These two protein chains interact to form a complex.

Sequence of the first protein:
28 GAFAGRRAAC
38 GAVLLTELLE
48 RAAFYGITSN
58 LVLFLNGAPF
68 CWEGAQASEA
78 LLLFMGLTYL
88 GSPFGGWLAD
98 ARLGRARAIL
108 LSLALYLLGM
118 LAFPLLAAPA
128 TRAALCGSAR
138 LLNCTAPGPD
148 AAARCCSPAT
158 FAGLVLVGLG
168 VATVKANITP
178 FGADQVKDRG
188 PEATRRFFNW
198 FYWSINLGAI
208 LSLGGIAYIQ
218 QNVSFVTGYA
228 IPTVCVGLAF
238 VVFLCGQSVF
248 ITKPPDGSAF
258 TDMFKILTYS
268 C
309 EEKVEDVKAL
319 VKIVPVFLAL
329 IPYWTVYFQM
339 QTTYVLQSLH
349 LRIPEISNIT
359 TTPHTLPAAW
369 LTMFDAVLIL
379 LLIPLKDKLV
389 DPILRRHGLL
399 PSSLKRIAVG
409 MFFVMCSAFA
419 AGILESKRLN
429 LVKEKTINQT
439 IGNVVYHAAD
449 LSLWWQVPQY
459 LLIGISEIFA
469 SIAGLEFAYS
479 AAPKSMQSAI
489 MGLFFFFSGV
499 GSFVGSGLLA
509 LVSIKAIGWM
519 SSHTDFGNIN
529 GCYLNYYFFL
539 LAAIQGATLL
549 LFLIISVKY

Sequence of the second protein:
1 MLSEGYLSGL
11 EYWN

Residue-level contacts at the interface:
Residue R192 in the first protein contacts residue W13 in the second protein (closest heavy-atom distance 3.9 Å).
Residue I470 in the first protein is in contact with residue L7 in the second protein (closest heavy-atom distance 3.8 Å).
Residue A180 in the first protein is in contact with residue Y12 in the second protein (closest heavy-atom distance 3.0 Å).
Residue Y335 in the first protein interacts with residue M1 in the second protein (closest heavy-atom distance 3.7 Å).
Residue A374 in the first protein is in contact with residue L2 in the second protein (closest heavy-atom distance 4.3 Å).
Residue N196 in the first protein is in contact with residue W13 in the second protein (closest heavy-atom distance 3.3 Å).
Residue N203 in the first protein is in contact with residue L2 in the second protein (closest heavy-atom distance 3.6 Å).
Residue K172 in the first protein contacts residue E4 in the second protein (closest heavy-atom distance 3.1 Å).
Residue Y199 in the first protein interacts with residue G5 in the second protein (closest heavy-atom distance 3.1 Å).
Residue S469 in the first protein contacts residue S3 in the second protein (closest heavy-atom distance 3.8 Å).
Residue I202 in the first protein interacts with residue G5 in the second protein (closest heavy-atom distance 4.7 Å).
Residue F195 in the first protein interacts with residue E11 in the second protein (closest heavy-atom distance 4.9 Å).
Residue I202 in the first protein contacts residue E4 in the second protein (closest heavy-atom distance 5.0 Å).
Residue E465 in the first protein is in contact with residue S3 in the second protein (closest heavy-atom distance 2.5 Å).
Residue T176 in the first protein contacts residue E4 in the second protein (closest heavy-atom distance 4.7 Å).
Residue Y477 in the first protein contacts residue N14 in the second protein (closest heavy-atom distance 3.8 Å).
Residue Y86 in the first protein interacts with residue M1 in the second protein (closest heavy-atom distance 3.4 Å).
Residue Y52 in the first protein is in contact with residue L2 in the second protein (closest heavy-atom distance 3.3 Å).
Residue Y477 in the first protein is in contact with residue E11 in the second protein (closest heavy-atom distance 4.2 Å).
Residue R48 in the first protein interacts with residue L2 in the second protein (closest heavy-atom distance 4.6 Å).
Residue M489 in the first protein is in contact with residue E11 in the second protein (closest heavy-atom distance 4.7 Å).
Residue Y52 in the first protein contacts residue M1 in the second protein (closest heavy-atom distance 3.0 Å).
Residue M489 in the first protein is in contact with residue S8 in the second protein (closest heavy-atom distance 5.0 Å).
Residue F336 in the first protein interacts with residue M1 in the second protein (closest heavy-atom distance 4.4 Å).
Residue T191 in the first protein contacts residue Y12 in the second protein (closest heavy-atom distance 4.8 Å).
Residue D373 in the first protein contacts residue L2 in the second protein (closest heavy-atom distance 4.5 Å).
Residue D385 in the first protein is in contact with residue Y6 in the second protein (closest heavy-atom distance 4.3 Å).
Residue K184 in the first protein is in contact with residue Y12 in the second protein (closest heavy-atom distance 4.9 Å).
Residue T370 in the first protein contacts residue L2 in the second protein (closest heavy-atom distance 4.5 Å).
Residue T176 in the first protein contacts residue Y12 in the second protein (closest heavy-atom distance 5.0 Å).
Residue E465 in the first protein interacts with residue M1 in the second protein (closest heavy-atom distance 4.1 Å).
Residue R48 in the first protein contacts residue M1 in the second protein (closest heavy-atom distance 2.5 Å).
Residue L473 in the first protein is in contact with residue L7 in the second protein (closest heavy-atom distance 3.6 Å).
Residue W332 in the first protein interacts with residue M1 in the second protein (closest heavy-atom distance 4.2 Å).
Residue F493 in the first protein contacts residue E4 in the second protein (closest heavy-atom distance 4.5 Å).
Residue Y335 in the first protein interacts with residue L2 in the second protein (closest heavy-atom distance 3.3 Å).
Residue F492 in the first protein is in contact with residue L7 in the second protein (closest heavy-atom distance 3.9 Å).
Residue F195 in the first protein interacts with residue S8 in the second protein (closest heavy-atom distance 3.9 Å).
Residue T176 in the first protein interacts with residue S8 in the second protein (closest heavy-atom distance 4.1 Å).
Residue I381 in the first protein interacts with residue Y6 in the second protein (closest heavy-atom distance 4.4 Å).
Residue Q485 in the first protein contacts residue E11 in the second protein (closest heavy-atom distance 3.8 Å).
Residue R48 in the first protein contacts residue E4 in the second protein (closest heavy-atom distance 2.8 Å).
Residue E474 in the first protein interacts with residue L10 in the second protein (closest heavy-atom distance 3.5 Å).
Residue M82 in the first protein contacts residue M1 in the second protein (closest heavy-atom distance 4.0 Å).
Residue Y199 in the first protein contacts residue Y6 in the second protein (closest heavy-atom distance 3.3 Å).
Residue Q339 in the first protein interacts with residue M1 in the second protein (closest heavy-atom distance 4.2 Å).
Residue I470 in the first protein interacts with residue L10 in the second protein (closest heavy-atom distance 4.1 Å).
Residue L473 in the first protein interacts with residue L10 in the second protein (closest heavy-atom distance 3.1 Å).
Residue F195 in the first protein interacts with residue Y12 in the second protein (closest heavy-atom distance 3.4 Å).
Residue S469 in the first protein is in contact with residue L7 in the second protein (closest heavy-atom distance 3.5 Å).
Residue I470 in the first protein contacts residue Y6 in the second protein (closest heavy-atom distance 3.5 Å).
Residue M489 in the first protein contacts residue L7 in the second protein (closest heavy-atom distance 4.7 Å).
Residue T176 in the first protein is in contact with residue E11 in the second protein (closest heavy-atom distance 3.5 Å).
Residue E44 in the first protein interacts with residue E4 in the second protein (closest heavy-atom distance 4.4 Å).